This data describes a binding interaction between two proteins.

Sequence of protein 2:
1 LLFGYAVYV

Sequence of protein 1:
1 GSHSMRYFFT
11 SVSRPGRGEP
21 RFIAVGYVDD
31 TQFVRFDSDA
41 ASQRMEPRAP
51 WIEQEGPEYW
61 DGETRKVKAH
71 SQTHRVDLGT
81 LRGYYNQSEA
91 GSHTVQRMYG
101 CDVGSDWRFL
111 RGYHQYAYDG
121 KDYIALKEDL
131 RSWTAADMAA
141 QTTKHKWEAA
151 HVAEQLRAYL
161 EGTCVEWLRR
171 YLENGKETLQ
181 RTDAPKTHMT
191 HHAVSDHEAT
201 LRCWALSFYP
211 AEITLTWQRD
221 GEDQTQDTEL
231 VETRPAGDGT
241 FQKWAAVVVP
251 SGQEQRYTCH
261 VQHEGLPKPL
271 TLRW

Interface contacts:
Residue Q155 in protein 1 interacts with residue F3 in protein 2 (closest heavy-atom distance 3.8 Å).
Residue K146 in protein 1 is in contact with residue V9 in protein 2 (closest heavy-atom distance 3.0 Å).
Residue W147 in protein 1 contacts residue V9 in protein 2 (closest heavy-atom distance 3.9 Å).
Residue L156 in protein 1 is in contact with residue F3 in protein 2 (closest heavy-atom distance 3.3 Å).
Residue T163 in protein 1 interacts with residue L1 in protein 2 (closest heavy-atom distance 3.5 Å).
Residue Y7 in protein 1 contacts residue L1 in protein 2 (closest heavy-atom distance 3.0 Å).
Residue Y171 in protein 1 is in contact with residue L1 in protein 2 (closest heavy-atom distance 2.7 Å).
Residue M45 in protein 1 contacts residue L2 in protein 2 (closest heavy-atom distance 3.2 Å).
Residue D77 in protein 1 is in contact with residue V7 in protein 2 (closest heavy-atom distance 4.8 Å).
Residue E63 in protein 1 contacts residue L2 in protein 2 (closest heavy-atom distance 2.9 Å).
Residue H70 in protein 1 interacts with residue F3 in protein 2 (closest heavy-atom distance 3.4 Å).
Residue V152 in protein 1 interacts with residue F3 in protein 2 (closest heavy-atom distance 4.8 Å).
Residue K66 in protein 1 interacts with residue L2 in protein 2 (closest heavy-atom distance 3.2 Å).
Residue T143 in protein 1 contacts residue V9 in protein 2 (closest heavy-atom distance 2.6 Å).
Residue V76 in protein 1 contacts residue Y8 in protein 2 (closest heavy-atom distance 3.3 Å).
Residue T80 in protein 1 interacts with residue V9 in protein 2 (closest heavy-atom distance 3.9 Å).
Residue T73 in protein 1 interacts with residue A6 in protein 2 (closest heavy-atom distance 3.9 Å).
Residue K66 in protein 1 contacts residue F3 in protein 2 (closest heavy-atom distance 3.6 Å).
Residue Y116 in protein 1 contacts residue V9 in protein 2 (closest heavy-atom distance 3.5 Å).
Residue W167 in protein 1 contacts residue L1 in protein 2 (closest heavy-atom distance 3.0 Å).
Residue W147 in protein 1 contacts residue V7 in protein 2 (closest heavy-atom distance 3.5 Å).
Residue Q72 in protein 1 contacts residue Y8 in protein 2 (closest heavy-atom distance 3.3 Å).
Residue V152 in protein 1 is in contact with residue V7 in protein 2 (closest heavy-atom distance 3.8 Å).
Residue Y159 in protein 1 is in contact with residue L2 in protein 2 (closest heavy-atom distance 4.0 Å).
Residue A150 in protein 1 is in contact with residue V7 in protein 2 (closest heavy-atom distance 4.6 Å).
Residue R97 in protein 1 contacts residue V7 in protein 2 (closest heavy-atom distance 5.0 Å).
Residue Y99 in protein 1 contacts residue L2 in protein 2 (closest heavy-atom distance 3.6 Å).
Residue Y123 in protein 1 contacts residue V9 in protein 2 (closest heavy-atom distance 4.3 Å).
Residue Q155 in protein 1 interacts with residue Y5 in protein 2 (closest heavy-atom distance 3.5 Å).
Residue W147 in protein 1 interacts with residue Y8 in protein 2 (closest heavy-atom distance 2.6 Å).
Residue F9 in protein 1 interacts with residue L2 in protein 2 (closest heavy-atom distance 3.9 Å).
Residue Y99 in protein 1 interacts with residue F3 in protein 2 (closest heavy-atom distance 3.1 Å).
Residue K66 in protein 1 is in contact with residue G4 in protein 2 (closest heavy-atom distance 4.1 Å).
Residue L81 in protein 1 contacts residue V9 in protein 2 (closest heavy-atom distance 4.0 Å).
Residue Y159 in protein 1 is in contact with residue F3 in protein 2 (closest heavy-atom distance 3.7 Å).
Residue E63 in protein 1 contacts residue L1 in protein 2 (closest heavy-atom distance 3.0 Å).
Residue R97 in protein 1 is in contact with residue A6 in protein 2 (closest heavy-atom distance 4.3 Å).
Residue Y84 in protein 1 interacts with residue V9 in protein 2 (closest heavy-atom distance 2.8 Å).
Residue H70 in protein 1 is in contact with residue L2 in protein 2 (closest heavy-atom distance 4.6 Å).
Residue D77 in protein 1 is in contact with residue V9 in protein 2 (closest heavy-atom distance 2.7 Å).
Residue K66 in protein 1 contacts residue L1 in protein 2 (closest heavy-atom distance 3.3 Å).
Residue D77 in protein 1 interacts with residue Y8 in protein 2 (closest heavy-atom distance 3.6 Å).
Residue V67 in protein 1 is in contact with residue L2 in protein 2 (closest heavy-atom distance 3.4 Å).
Residue Y159 in protein 1 contacts residue L1 in protein 2 (closest heavy-atom distance 2.7 Å).
Residue V152 in protein 1 interacts with residue Y5 in protein 2 (closest heavy-atom distance 4.5 Å).
Residue H70 in protein 1 interacts with residue A6 in protein 2 (closest heavy-atom distance 4.2 Å).
Residue T73 in protein 1 contacts residue V7 in protein 2 (closest heavy-atom distance 4.1 Å).
Residue K146 in protein 1 contacts residue Y8 in protein 2 (closest heavy-atom distance 4.0 Å).
Residue M5 in protein 1 contacts residue L1 in protein 2 (closest heavy-atom distance 4.0 Å).
Residue T73 in protein 1 interacts with residue Y8 in protein 2 (closest heavy-atom distance 3.6 Å).
Residue Y7 in protein 1 contacts residue L2 in protein 2 (closest heavy-atom distance 3.4 Å).
Residue Y59 in protein 1 is in contact with residue L1 in protein 2 (closest heavy-atom distance 3.9 Å).